Sequence of chain A:
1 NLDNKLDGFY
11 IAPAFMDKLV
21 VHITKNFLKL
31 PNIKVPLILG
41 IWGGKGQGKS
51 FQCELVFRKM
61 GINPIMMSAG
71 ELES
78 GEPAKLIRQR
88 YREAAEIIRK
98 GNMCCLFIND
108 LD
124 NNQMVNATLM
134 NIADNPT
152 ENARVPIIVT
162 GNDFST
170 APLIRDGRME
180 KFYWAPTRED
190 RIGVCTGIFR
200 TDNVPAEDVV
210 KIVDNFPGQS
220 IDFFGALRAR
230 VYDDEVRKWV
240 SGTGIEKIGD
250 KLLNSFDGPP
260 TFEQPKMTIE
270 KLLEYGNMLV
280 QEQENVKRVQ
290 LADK

The following describes two proteins that form a bound complex.

Contacts between the two chains:
Residue F261 in chain A contacts residue P31 in chain B (closest heavy-atom distance 3.6 Å).
Residue P258 in chain A interacts with residue F27 in chain B (closest heavy-atom distance 3.9 Å).
Residue I244 in chain A is in contact with residue M16 in chain B (closest heavy-atom distance 3.9 Å).
Residue F261 in chain A interacts with residue L28 in chain B (closest heavy-atom distance 3.5 Å).
Residue R236 in chain A is in contact with residue V21 in chain B (closest heavy-atom distance 3.8 Å).
Residue R227 in chain A is in contact with residue N32 in chain B (closest heavy-atom distance 2.9 Å).
Residue D232 in chain A contacts residue K18 in chain B (closest heavy-atom distance 4.2 Å).
Residue V235 in chain A interacts with residue V21 in chain B (closest heavy-atom distance 4.5 Å).
Residue Q289 in chain A interacts with residue W42 in chain B (closest heavy-atom distance 3.0 Å).
Residue L252 in chain A is in contact with residue M100 in chain B (closest heavy-atom distance 4.2 Å).
Residue L252 in chain A is in contact with residue I95 in chain B (closest heavy-atom distance 4.2 Å).
Residue D232 in chain A interacts with residue K25 in chain B (closest heavy-atom distance 2.9 Å).
Residue T200 in chain A contacts residue N32 in chain B (closest heavy-atom distance 3.3 Å).
Residue F261 in chain A interacts with residue L30 in chain B (closest heavy-atom distance 4.5 Å).
Residue N253 in chain A contacts residue G98 in chain B (closest heavy-atom distance 4.0 Å).
Residue Y231 in chain A interacts with residue L30 in chain B (closest heavy-atom distance 4.4 Å).
Residue D292 in chain A is in contact with residue K45 in chain B (closest heavy-atom distance 0.9 Å).
Residue V235 in chain A interacts with residue K25 in chain B (closest heavy-atom distance 4.5 Å).
Residue I244 in chain A interacts with residue K59 in chain B (closest heavy-atom distance 3.8 Å).
Residue G248 in chain A is in contact with residue M100 in chain B (closest heavy-atom distance 3.5 Å).
Residue R227 in chain A is in contact with residue I33 in chain B (closest heavy-atom distance 3.8 Å).
Residue L252 in chain A contacts residue F27 in chain B (closest heavy-atom distance 4.2 Å).
Residue L252 in chain A is in contact with residue G98 in chain B (closest heavy-atom distance 4.4 Å).
Residue R236 in chain A interacts with residue N1 in chain B (closest heavy-atom distance 3.2 Å).
Residue S240 in chain A interacts with residue L2 in chain B (closest heavy-atom distance 4.2 Å).
Residue R229 in chain A interacts with residue K18 in chain B (closest heavy-atom distance 4.1 Å).
Residue P258 in chain A contacts residue L28 in chain B (closest heavy-atom distance 4.3 Å).
Residue Y231 in chain A contacts residue N32 in chain B (closest heavy-atom distance 3.7 Å).
Residue D109 in chain A is in contact with residue L172 in chain B (closest heavy-atom distance 4.5 Å).
Residue S240 in chain A contacts residue N1 in chain B (closest heavy-atom distance 3.5 Å).
Residue N284 in chain A interacts with residue A184 in chain B (closest heavy-atom distance 3.9 Å).
Residue V239 in chain A interacts with residue V20 in chain B (closest heavy-atom distance 3.8 Å).
Residue Y231 in chain A contacts residue P31 in chain B (closest heavy-atom distance 2.5 Å).
Residue L251 in chain A interacts with residue L28 in chain B (closest heavy-atom distance 3.4 Å).
Residue V235 in chain A interacts with residue L30 in chain B (closest heavy-atom distance 4.4 Å).
Residue L251 in chain A contacts residue T24 in chain B (closest heavy-atom distance 4.1 Å).
Residue G70 in chain A contacts residue N134 in chain B (closest heavy-atom distance 4.1 Å).
Residue Q289 in chain A contacts residue Y182 in chain B (closest heavy-atom distance 3.2 Å).
Residue Y231 in chain A is in contact with residue I33 in chain B (closest heavy-atom distance 3.6 Å).
Residue V239 in chain A contacts residue L2 in chain B (closest heavy-atom distance 3.9 Å).
Residue A228 in chain A contacts residue I33 in chain B (closest heavy-atom distance 3.8 Å).
Residue L251 in chain A is in contact with residue F27 in chain B (closest heavy-atom distance 3.9 Å).
Residue V288 in chain A interacts with residue A184 in chain B (closest heavy-atom distance 3.8 Å).
Residue V235 in chain A interacts with residue T24 in chain B (closest heavy-atom distance 3.3 Å).
Residue V285 in chain A contacts residue Y182 in chain B (closest heavy-atom distance 3.6 Å).
Residue P259 in chain A is in contact with residue L28 in chain B (closest heavy-atom distance 4.1 Å).
Residue D232 in chain A contacts residue V21 in chain B (closest heavy-atom distance 3.4 Å).
Residue N253 in chain A interacts with residue N99 in chain B (closest heavy-atom distance 3.5 Å).
Residue W238 in chain A is in contact with residue T24 in chain B (closest heavy-atom distance 4.0 Å).
Residue Q263 in chain A contacts residue N32 in chain B (closest heavy-atom distance 3.1 Å).
Residue S68 in chain A interacts with residue N134 in chain B (closest heavy-atom distance 4.4 Å).
Residue I247 in chain A interacts with residue M100 in chain B (closest heavy-atom distance 3.7 Å).
Residue R236 in chain A interacts with residue D17 in chain B (closest heavy-atom distance 3.9 Å).
Residue V239 in chain A contacts residue T24 in chain B (closest heavy-atom distance 3.7 Å).
Residue V288 in chain A is in contact with residue Y182 in chain B (closest heavy-atom distance 3.7 Å).
Residue L252 in chain A interacts with residue N99 in chain B (closest heavy-atom distance 3.8 Å).
Residue V235 in chain A is in contact with residue L28 in chain B (closest heavy-atom distance 4.2 Å).
Residue D249 in chain A interacts with residue N99 in chain B (closest heavy-atom distance 4.6 Å).
Residue N253 in chain A contacts residue K97 in chain B (closest heavy-atom distance 4.2 Å).
Residue Q263 in chain A interacts with residue P31 in chain B (closest heavy-atom distance 3.8 Å).

Sequence of chain B:
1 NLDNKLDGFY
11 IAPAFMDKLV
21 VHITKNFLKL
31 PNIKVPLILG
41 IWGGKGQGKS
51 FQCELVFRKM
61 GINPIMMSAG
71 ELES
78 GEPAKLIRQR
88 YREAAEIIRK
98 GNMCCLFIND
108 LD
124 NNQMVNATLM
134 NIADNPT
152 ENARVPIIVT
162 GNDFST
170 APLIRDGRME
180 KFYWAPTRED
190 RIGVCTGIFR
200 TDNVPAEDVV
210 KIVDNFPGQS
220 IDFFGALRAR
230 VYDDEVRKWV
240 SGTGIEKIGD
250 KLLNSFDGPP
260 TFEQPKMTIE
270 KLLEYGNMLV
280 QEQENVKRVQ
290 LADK